Contacts between the two chains:
Residue V54 in the first protein contacts residue V12 in the second protein (closest heavy-atom distance 4.4 Å).
Residue R101 in the first protein interacts with residue R6 in the second protein (closest heavy-atom distance 3.5 Å).
Residue H90 in the first protein is in contact with residue R6 in the second protein (closest heavy-atom distance 2.6 Å).
Residue V58 in the first protein interacts with residue V12 in the second protein (closest heavy-atom distance 3.9 Å).
Residue F156 in the first protein interacts with residue Q16 in the second protein (closest heavy-atom distance 3.3 Å).
Residue R101 in the first protein interacts with residue D10 in the second protein (closest heavy-atom distance 2.7 Å).
Residue G100 in the first protein interacts with residue N13 in the second protein (closest heavy-atom distance 3.2 Å).
Residue A65 in the first protein is in contact with residue I8 in the second protein (closest heavy-atom distance 3.8 Å).
Residue F92 in the first protein interacts with residue R6 in the second protein (closest heavy-atom distance 4.8 Å).
Residue H62 in the first protein interacts with residue I8 in the second protein (closest heavy-atom distance 3.6 Å).
Residue V96 in the first protein contacts residue D10 in the second protein (closest heavy-atom distance 4.7 Å).
Residue H90 in the first protein is in contact with residue A2 in the second protein (closest heavy-atom distance 3.8 Å).
Residue V58 in the first protein interacts with residue I8 in the second protein (closest heavy-atom distance 4.3 Å).
Residue V159 in the first protein interacts with residue Q16 in the second protein (closest heavy-atom distance 2.9 Å).
Residue V87 in the first protein contacts residue L5 in the second protein (closest heavy-atom distance 4.0 Å).
Residue F108 in the first protein contacts residue L5 in the second protein (closest heavy-atom distance 3.9 Å).
Residue G100 in the first protein contacts residue V12 in the second protein (closest heavy-atom distance 4.0 Å).
Residue L105 in the first protein contacts residue L5 in the second protein (closest heavy-atom distance 3.5 Å).
Residue V87 in the first protein interacts with residue A2 in the second protein (closest heavy-atom distance 3.7 Å).
Residue G100 in the first protein interacts with residue G9 in the second protein (closest heavy-atom distance 3.4 Å).
Residue F66 in the first protein interacts with residue I8 in the second protein (closest heavy-atom distance 4.2 Å).
Residue V91 in the first protein is in contact with residue R6 in the second protein (closest heavy-atom distance 2.8 Å).
Residue M69 in the first protein is in contact with residue I8 in the second protein (closest heavy-atom distance 4.9 Å).
Residue F156 in the first protein contacts residue N13 in the second protein (closest heavy-atom distance 3.3 Å).
Residue H158 in the first protein interacts with residue Q16 in the second protein (closest heavy-atom distance 4.5 Å).
Residue T104 in the first protein is in contact with residue G9 in the second protein (closest heavy-atom distance 3.3 Å).
Residue T104 in the first protein interacts with residue I8 in the second protein (closest heavy-atom distance 3.7 Å).
Residue N98 in the first protein is in contact with residue G9 in the second protein (closest heavy-atom distance 4.1 Å).
Residue R101 in the first protein is in contact with residue G9 in the second protein (closest heavy-atom distance 3.6 Å).
Residue V159 in the first protein contacts residue N20 in the second protein (closest heavy-atom distance 3.6 Å).
Residue D94 in the first protein is in contact with residue R6 in the second protein (closest heavy-atom distance 3.6 Å).
Residue F66 in the first protein contacts residue L5 in the second protein (closest heavy-atom distance 4.1 Å).
Residue T104 in the first protein interacts with residue V12 in the second protein (closest heavy-atom distance 3.6 Å).
Residue F156 in the first protein is in contact with residue N20 in the second protein (closest heavy-atom distance 3.0 Å).
Residue V103 in the first protein interacts with residue V12 in the second protein (closest heavy-atom distance 3.9 Å).
Residue N98 in the first protein interacts with residue N13 in the second protein (closest heavy-atom distance 3.4 Å).
Residue W99 in the first protein contacts residue N13 in the second protein (closest heavy-atom distance 3.6 Å).
Residue V91 in the first protein is in contact with residue L5 in the second protein (closest heavy-atom distance 3.7 Å).
Residue H62 in the first protein contacts residue V12 in the second protein (closest heavy-atom distance 4.9 Å).
Residue Q160 in the first protein is in contact with residue L19 in the second protein (closest heavy-atom distance 4.8 Å).
Residue F156 in the first protein contacts residue K17 in the second protein (closest heavy-atom distance 4.0 Å).
Residue F157 in the first protein contacts residue Q16 in the second protein (closest heavy-atom distance 3.4 Å).
Residue V159 in the first protein interacts with residue L19 in the second protein (closest heavy-atom distance 3.4 Å).
Residue M69 in the first protein contacts residue L5 in the second protein (closest heavy-atom distance 3.5 Å).
Residue F157 in the first protein interacts with residue V12 in the second protein (closest heavy-atom distance 4.3 Å).
Residue K93 in the first protein is in contact with residue R6 in the second protein (closest heavy-atom distance 4.7 Å).
Residue T104 in the first protein contacts residue L5 in the second protein (closest heavy-atom distance 3.8 Å).
Residue V91 in the first protein is in contact with residue A2 in the second protein (closest heavy-atom distance 3.6 Å).
Residue N98 in the first protein contacts residue D10 in the second protein (closest heavy-atom distance 2.9 Å).

Sequence of the second protein:
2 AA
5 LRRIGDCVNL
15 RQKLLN

The following describes two proteins that form a bound complex.

Sequence of the first protein:
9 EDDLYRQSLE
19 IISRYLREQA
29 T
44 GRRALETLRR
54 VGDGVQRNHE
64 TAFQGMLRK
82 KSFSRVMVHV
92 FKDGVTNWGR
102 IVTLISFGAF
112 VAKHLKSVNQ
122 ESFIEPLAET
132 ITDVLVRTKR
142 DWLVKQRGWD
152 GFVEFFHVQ